Contacts between the two chains:
Residue V93 in chain A is in contact with residue N123 in chain B (closest heavy-atom distance 3.4 Å).
Residue E99 in chain A contacts residue A124 in chain B (closest heavy-atom distance 3.3 Å).
Residue T102 in chain A contacts residue T121 in chain B (closest heavy-atom distance 3.2 Å).
Residue T48 in chain A contacts residue Y53 in chain B (closest heavy-atom distance 3.4 Å).
Residue T102 in chain A contacts residue Y118 in chain B (closest heavy-atom distance 3.5 Å).
Residue Y28 in chain A contacts residue A33 in chain B (closest heavy-atom distance 3.9 Å).
Residue A36 in chain A contacts residue I41 in chain B (closest heavy-atom distance 3.8 Å).
Residue S153 in chain A contacts residue N123 in chain B (closest heavy-atom distance 3.4 Å).
Residue P152 in chain A interacts with residue T121 in chain B (closest heavy-atom distance 3.6 Å).
Residue D51 in chain A interacts with residue Y53 in chain B (closest heavy-atom distance 2.3 Å).
Residue P152 in chain A is in contact with residue L131 in chain B (closest heavy-atom distance 3.2 Å).
Residue L47 in chain A contacts residue K50 in chain B (closest heavy-atom distance 3.8 Å).
Residue T97 in chain A is in contact with residue A124 in chain B (closest heavy-atom distance 3.0 Å).
Residue L47 in chain A interacts with residue Y53 in chain B (closest heavy-atom distance 2.7 Å).
Residue L106 in chain A interacts with residue L122 in chain B (closest heavy-atom distance 3.8 Å).
Residue K101 in chain A is in contact with residue R73 in chain B (closest heavy-atom distance 3.4 Å).
Residue R149 in chain A is in contact with residue E139 in chain B (closest heavy-atom distance 4.1 Å).
Residue L31 in chain A contacts residue L37 in chain B (closest heavy-atom distance 3.8 Å).
Residue E99 in chain A interacts with residue V125 in chain B (closest heavy-atom distance 3.8 Å).
Residue L31 in chain A contacts residue T34 in chain B (closest heavy-atom distance 3.5 Å).
Residue E99 in chain A interacts with residue E126 in chain B (closest heavy-atom distance 4.2 Å).
Residue T102 in chain A contacts residue L122 in chain B (closest heavy-atom distance 4.2 Å).
Residue P44 in chain A contacts residue I49 in chain B (closest heavy-atom distance 3.6 Å).
Residue S35 in chain A interacts with residue K42 in chain B (closest heavy-atom distance 3.3 Å).
Residue I98 in chain A interacts with residue L122 in chain B (closest heavy-atom distance 3.3 Å).
Residue V40 in chain A interacts with residue I45 in chain B (closest heavy-atom distance 3.8 Å).
Residue T102 in chain A interacts with residue N119 in chain B (closest heavy-atom distance 3.3 Å).
Residue S35 in chain A contacts residue I41 in chain B (closest heavy-atom distance 4.2 Å).
Residue I92 in chain A contacts residue L122 in chain B (closest heavy-atom distance 4.0 Å).
Residue Q150 in chain A is in contact with residue N120 in chain B (closest heavy-atom distance 3.2 Å).
Residue L106 in chain A contacts residue N119 in chain B (closest heavy-atom distance 4.1 Å).
Residue T39 in chain A is in contact with residue I45 in chain B (closest heavy-atom distance 3.7 Å).
Residue P152 in chain A contacts residue G135 in chain B (closest heavy-atom distance 4.0 Å).
Residue T97 in chain A contacts residue N123 in chain B (closest heavy-atom distance 3.8 Å).
Residue T39 in chain A interacts with residue K42 in chain B (closest heavy-atom distance 3.2 Å).
Residue E99 in chain A contacts residue N123 in chain B (closest heavy-atom distance 3.7 Å).
Residue T39 in chain A is in contact with residue S46 in chain B (closest heavy-atom distance 3.5 Å).
Residue N96 in chain A interacts with residue K128 in chain B (closest heavy-atom distance 2.6 Å).
Residue V89 in chain A interacts with residue L122 in chain B (closest heavy-atom distance 4.2 Å).
Residue T38 in chain A interacts with residue K42 in chain B (closest heavy-atom distance 3.4 Å).
Residue S153 in chain A contacts residue L122 in chain B (closest heavy-atom distance 3.6 Å).
Residue Q150 in chain A contacts residue N138 in chain B (closest heavy-atom distance 4.0 Å).
Residue L148 in chain A contacts residue N120 in chain B (closest heavy-atom distance 3.2 Å).
Residue T97 in chain A interacts with residue L122 in chain B (closest heavy-atom distance 3.9 Å).
Residue S153 in chain A is in contact with residue N120 in chain B (closest heavy-atom distance 3.8 Å).
Residue Q150 in chain A contacts residue E139 in chain B (closest heavy-atom distance 3.3 Å).
Residue V93 in chain A is in contact with residue L122 in chain B (closest heavy-atom distance 3.7 Å).
Residue E99 in chain A interacts with residue Y118 in chain B (closest heavy-atom distance 2.5 Å).
Residue L31 in chain A interacts with residue T38 in chain B (closest heavy-atom distance 4.0 Å).
Residue E99 in chain A interacts with residue L122 in chain B (closest heavy-atom distance 3.0 Å).
Residue Q150 in chain A interacts with residue G135 in chain B (closest heavy-atom distance 3.8 Å).
Residue E99 in chain A interacts with residue K76 in chain B (closest heavy-atom distance 2.8 Å).
Residue P152 in chain A interacts with residue V117 in chain B (closest heavy-atom distance 3.8 Å).
Residue S153 in chain A is in contact with residue T121 in chain B (closest heavy-atom distance 3.8 Å).
Residue T97 in chain A interacts with residue S127 in chain B (closest heavy-atom distance 4.0 Å).
Residue D51 in chain A interacts with residue K58 in chain B (closest heavy-atom distance 3.6 Å).
Residue I155 in chain A interacts with residue N120 in chain B (closest heavy-atom distance 3.3 Å).
Residue N96 in chain A contacts residue S127 in chain B (closest heavy-atom distance 3.9 Å).
Residue A32 in chain A is in contact with residue I41 in chain B (closest heavy-atom distance 3.7 Å).
Residue D43 in chain A contacts residue S46 in chain B (closest heavy-atom distance 2.4 Å).

The following describes two proteins that form a bound complex.

Sequence of chain A:
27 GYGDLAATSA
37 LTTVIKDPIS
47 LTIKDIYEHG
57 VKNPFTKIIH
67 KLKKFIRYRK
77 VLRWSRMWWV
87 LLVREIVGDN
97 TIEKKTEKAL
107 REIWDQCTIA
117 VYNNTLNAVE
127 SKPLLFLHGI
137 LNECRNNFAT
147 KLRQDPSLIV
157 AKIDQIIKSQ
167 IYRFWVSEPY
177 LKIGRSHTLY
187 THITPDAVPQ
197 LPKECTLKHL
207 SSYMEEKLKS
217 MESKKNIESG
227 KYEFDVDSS

Sequence of chain B:
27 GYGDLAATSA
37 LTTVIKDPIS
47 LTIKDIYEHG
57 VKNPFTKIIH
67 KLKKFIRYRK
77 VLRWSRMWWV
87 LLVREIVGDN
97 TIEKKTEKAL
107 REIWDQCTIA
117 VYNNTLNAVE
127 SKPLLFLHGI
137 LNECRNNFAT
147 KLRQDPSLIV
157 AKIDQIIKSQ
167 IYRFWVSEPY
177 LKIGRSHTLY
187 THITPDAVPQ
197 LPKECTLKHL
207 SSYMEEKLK